Residue-level contacts at the interface:
Residue I79 in the second protein contacts residue R22 in the first protein (closest heavy-atom distance 3.1 Å).
Residue A86 in the second protein contacts residue D10 in the first protein (closest heavy-atom distance 3.1 Å).
Residue L47 in the second protein interacts with residue L15 in the first protein (closest heavy-atom distance 3.7 Å).
Residue R13 in the second protein interacts with residue N25 in the first protein (closest heavy-atom distance 2.8 Å).
Residue R48 in the second protein is in contact with residue D12 in the first protein (closest heavy-atom distance 3.3 Å).
Residue E17 in the second protein is in contact with residue R22 in the first protein (closest heavy-atom distance 2.7 Å).
Residue A84 in the second protein is in contact with residue I18 in the first protein (closest heavy-atom distance 3.8 Å).
Residue V75 in the second protein is in contact with residue R30 in the first protein (closest heavy-atom distance 3.6 Å).
Residue F10 in the second protein contacts residue V29 in the first protein (closest heavy-atom distance 2.9 Å).
Residue L47 in the second protein interacts with residue V16 in the first protein (closest heavy-atom distance 3.7 Å).
Residue I79 in the second protein interacts with residue L23 in the first protein (closest heavy-atom distance 3.7 Å).
Residue K30 in the second protein contacts residue L36 in the first protein (closest heavy-atom distance 2.6 Å).
Residue D9 in the second protein contacts residue R30 in the first protein (closest heavy-atom distance 2.6 Å).
Residue F77 in the second protein interacts with residue P28 in the first protein (closest heavy-atom distance 3.5 Å).
Residue L47 in the second protein is in contact with residue D12 in the first protein (closest heavy-atom distance 3.3 Å).
Residue F10 in the second protein interacts with residue P28 in the first protein (closest heavy-atom distance 3.2 Å).
Residue R64 in the second protein interacts with residue L15 in the first protein (closest heavy-atom distance 3.5 Å).
Residue D11 in the second protein interacts with residue P26 in the first protein (closest heavy-atom distance 3.0 Å).
Residue E12 in the second protein contacts residue P26 in the first protein (closest heavy-atom distance 3.1 Å).
Residue L8 in the second protein contacts residue V31 in the first protein (closest heavy-atom distance 2.8 Å).
Residue R26 in the second protein contacts residue L36 in the first protein (closest heavy-atom distance 3.0 Å).
Residue K55 in the second protein contacts residue D12 in the first protein (closest heavy-atom distance 2.6 Å).
Residue F77 in the second protein contacts residue P26 in the first protein (closest heavy-atom distance 3.5 Å).
Residue D9 in the second protein interacts with residue P28 in the first protein (closest heavy-atom distance 3.3 Å).
Residue L8 in the second protein is in contact with residue T32 in the first protein (closest heavy-atom distance 3.5 Å).
Residue K57 in the second protein contacts residue E11 in the first protein (closest heavy-atom distance 2.7 Å).
Residue K30 in the second protein contacts residue L33 in the first protein (closest heavy-atom distance 3.2 Å).
Residue A86 in the second protein contacts residue E11 in the first protein (closest heavy-atom distance 3.3 Å).
Residue D9 in the second protein interacts with residue V29 in the first protein (closest heavy-atom distance 3.1 Å).
Residue L8 in the second protein interacts with residue R30 in the first protein (closest heavy-atom distance 3.3 Å).
Residue F10 in the second protein interacts with residue V31 in the first protein (closest heavy-atom distance 3.8 Å).
Residue F7 in the second protein is in contact with residue R30 in the first protein (closest heavy-atom distance 3.5 Å).
Residue R64 in the second protein is in contact with residue E11 in the first protein (closest heavy-atom distance 2.6 Å).
Residue I79 in the second protein contacts residue V19 in the first protein (closest heavy-atom distance 3.4 Å).
Residue F10 in the second protein contacts residue K27 in the first protein (closest heavy-atom distance 3.5 Å).
Residue S80 in the second protein contacts residue R22 in the first protein (closest heavy-atom distance 3.7 Å).
Residue A84 in the second protein is in contact with residue E14 in the first protein (closest heavy-atom distance 3.4 Å).
Residue S80 in the second protein contacts residue I18 in the first protein (closest heavy-atom distance 3.3 Å).
Residue L8 in the second protein contacts residue L33 in the first protein (closest heavy-atom distance 3.4 Å).
Residue E85 in the second protein interacts with residue E11 in the first protein (closest heavy-atom distance 3.7 Å).
Residue A14 in the second protein is in contact with residue R22 in the first protein (closest heavy-atom distance 3.2 Å).
Residue V34 in the second protein interacts with residue L33 in the first protein (closest heavy-atom distance 3.5 Å).
Residue V89 in the second protein interacts with residue E14 in the first protein (closest heavy-atom distance 3.3 Å).
Residue R48 in the second protein interacts with residue L8 in the first protein (closest heavy-atom distance 3.7 Å).
Residue M50 in the second protein interacts with residue K20 in the first protein (closest heavy-atom distance 3.7 Å).
Residue D11 in the second protein interacts with residue R22 in the first protein (closest heavy-atom distance 2.7 Å).
Residue Q68 in the second protein interacts with residue L23 in the first protein (closest heavy-atom distance 3.6 Å).
Residue A84 in the second protein interacts with residue L15 in the first protein (closest heavy-atom distance 3.7 Å).
Residue E85 in the second protein contacts residue E14 in the first protein (closest heavy-atom distance 2.8 Å).
Residue L37 in the second protein is in contact with residue L33 in the first protein (closest heavy-atom distance 3.8 Å).
Residue A44 in the second protein interacts with residue L7 in the first protein (closest heavy-atom distance 3.5 Å).
Residue V66 in the second protein interacts with residue L15 in the first protein (closest heavy-atom distance 3.6 Å).
Residue E12 in the second protein is in contact with residue K27 in the first protein (closest heavy-atom distance 3.2 Å).
Residue R48 in the second protein contacts residue V16 in the first protein (closest heavy-atom distance 3.1 Å).
Residue K55 in the second protein contacts residue E11 in the first protein (closest heavy-atom distance 2.7 Å).
Residue R13 in the second protein is in contact with residue R22 in the first protein (closest heavy-atom distance 3.3 Å).
Residue R48 in the second protein is in contact with residue S9 in the first protein (closest heavy-atom distance 3.0 Å).
Residue C53 in the second protein is in contact with residue V19 in the first protein (closest heavy-atom distance 3.8 Å).
Residue W18 in the second protein is in contact with residue L36 in the first protein (closest heavy-atom distance 3.6 Å).
Residue L33 in the second protein contacts residue L33 in the first protein (closest heavy-atom distance 3.8 Å).

Sequence of the first protein:
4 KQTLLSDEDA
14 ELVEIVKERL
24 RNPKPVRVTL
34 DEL

Sequence of the second protein:
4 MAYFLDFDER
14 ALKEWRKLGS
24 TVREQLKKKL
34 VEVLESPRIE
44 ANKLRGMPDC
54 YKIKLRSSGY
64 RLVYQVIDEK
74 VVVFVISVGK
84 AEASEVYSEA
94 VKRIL

These two protein chains interact to form a complex.